Sequence of the second protein:
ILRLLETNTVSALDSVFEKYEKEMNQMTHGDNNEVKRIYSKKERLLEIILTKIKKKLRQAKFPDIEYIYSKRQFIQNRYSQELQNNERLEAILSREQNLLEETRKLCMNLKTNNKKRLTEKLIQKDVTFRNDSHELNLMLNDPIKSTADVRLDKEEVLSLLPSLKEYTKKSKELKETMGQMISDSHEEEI

Residue-level contacts at the interface:
Residue K371 in the second protein contacts residue I292 in the first protein (closest heavy-atom distance 4.3 Å).
Residue L268 in the second protein interacts with residue I227 in the first protein (closest heavy-atom distance 3.6 Å).
Residue E385 in the second protein is in contact with residue K307 in the first protein (closest heavy-atom distance 3.4 Å).
Residue R241 in the second protein is in contact with residue I195 in the first protein (closest heavy-atom distance 4.4 Å).
Residue K183 in the second protein is in contact with residue T180 in the first protein (closest heavy-atom distance 4.3 Å).
Residue N283 in the second protein interacts with residue D238 in the first protein (closest heavy-atom distance 3.2 Å).
Residue E259 in the second protein interacts with residue L216 in the first protein (closest heavy-atom distance 4.0 Å).
Residue I237 in the second protein contacts residue I195 in the first protein (closest heavy-atom distance 3.6 Å).
Residue L262 in the second protein contacts residue L216 in the first protein (closest heavy-atom distance 4.3 Å).
Residue N186 in the second protein contacts residue R176 in the first protein (closest heavy-atom distance 4.0 Å).
Residue H190 in the second protein contacts residue K172 in the first protein (closest heavy-atom distance 4.0 Å).
Residue N255 in the second protein is in contact with residue V209 in the first protein (closest heavy-atom distance 3.3 Å).
Residue Y248 in the second protein interacts with residue V209 in the first protein (closest heavy-atom distance 3.6 Å).
Residue N254 in the second protein is in contact with residue K213 in the first protein (closest heavy-atom distance 3.4 Å).
Residue Q266 in the second protein contacts residue Q219 in the first protein (closest heavy-atom distance 4.1 Å).
Residue L258 in the second protein interacts with residue K213 in the first protein (closest heavy-atom distance 3.6 Å).
Residue E179 in the second protein contacts residue Q184 in the first protein (closest heavy-atom distance 3.3 Å).
Residue I234 in the second protein is in contact with residue I192 in the first protein (closest heavy-atom distance 3.8 Å).
Residue I237 in the second protein contacts residue I192 in the first protein (closest heavy-atom distance 4.1 Å).
Residue L269 in the second protein interacts with residue V223 in the first protein (closest heavy-atom distance 4.1 Å).
Residue L279 in the second protein contacts residue D238 in the first protein (closest heavy-atom distance 3.9 Å).
Residue L258 in the second protein contacts residue L216 in the first protein (closest heavy-atom distance 3.6 Å).
Residue L269 in the second protein contacts residue E226 in the first protein (closest heavy-atom distance 4.2 Å).
Residue E251 in the second protein is in contact with residue L210 in the first protein (closest heavy-atom distance 3.4 Å).
Residue S176 in the second protein is in contact with residue Q184 in the first protein (closest heavy-atom distance 4.3 Å).
Residue L279 in the second protein is in contact with residue K234 in the first protein (closest heavy-atom distance 3.7 Å).
Residue K371 in the second protein contacts residue A293 in the first protein (closest heavy-atom distance 3.7 Å).
Residue T272 in the second protein is in contact with residue I227 in the first protein (closest heavy-atom distance 3.3 Å).
Residue D233 in the second protein is in contact with residue I192 in the first protein (closest heavy-atom distance 3.9 Å).
Residue R247 in the second protein interacts with residue L206 in the first protein (closest heavy-atom distance 4.4 Å).
Residue L258 in the second protein interacts with residue N217 in the first protein (closest heavy-atom distance 3.9 Å).
Residue R241 in the second protein interacts with residue N199 in the first protein (closest heavy-atom distance 3.4 Å).
Residue I244 in the second protein interacts with residue L202 in the first protein (closest heavy-atom distance 3.7 Å).
Residue Q266 in the second protein interacts with residue V223 in the first protein (closest heavy-atom distance 4.0 Å).
Residue Y248 in the second protein contacts residue L206 in the first protein (closest heavy-atom distance 3.5 Å).
Residue N255 in the second protein interacts with residue K213 in the first protein (closest heavy-atom distance 3.8 Å).
Residue I237 in the second protein contacts residue N196 in the first protein (closest heavy-atom distance 3.5 Å).
Residue E259 in the second protein contacts residue R212 in the first protein (closest heavy-atom distance 4.1 Å).
Residue K371 in the second protein interacts with residue I289 in the first protein (closest heavy-atom distance 3.2 Å).
Residue K183 in the second protein interacts with residue R176 in the first protein (closest heavy-atom distance 3.2 Å).
Residue I244 in the second protein interacts with residue N199 in the first protein (closest heavy-atom distance 3.3 Å).
Residue I261 in the second protein interacts with residue I220 in the first protein (closest heavy-atom distance 4.2 Å).
Residue K371 in the second protein interacts with residue D297 in the first protein (closest heavy-atom distance 3.2 Å).
Residue K180 in the second protein interacts with residue L177 in the first protein (closest heavy-atom distance 3.3 Å).
Residue D295 in the second protein interacts with residue K249 in the first protein (closest heavy-atom distance 4.3 Å).
Residue E184 in the second protein contacts residue L177 in the first protein (closest heavy-atom distance 4.3 Å).
Residue Q187 in the second protein is in contact with residue L173 in the first protein (closest heavy-atom distance 3.7 Å).
Residue L262 in the second protein is in contact with residue I220 in the first protein (closest heavy-atom distance 3.8 Å).
Residue Q187 in the second protein interacts with residue R176 in the first protein (closest heavy-atom distance 3.3 Å).
Residue M374 in the second protein contacts residue D297 in the first protein (closest heavy-atom distance 4.0 Å).
Residue L262 in the second protein contacts residue Q219 in the first protein (closest heavy-atom distance 3.4 Å).
Residue E289 in the second protein is in contact with residue L246 in the first protein (closest heavy-atom distance 4.0 Å).
Residue L269 in the second protein contacts residue I227 in the first protein (closest heavy-atom distance 3.7 Å).
Residue I261 in the second protein is in contact with residue R224 in the first protein (closest heavy-atom distance 3.4 Å).
Residue E251 in the second protein contacts residue K213 in the first protein (closest heavy-atom distance 4.4 Å).
Residue E251 in the second protein contacts residue V209 in the first protein (closest heavy-atom distance 2.9 Å).
Residue I378 in the second protein is in contact with residue V296 in the first protein (closest heavy-atom distance 3.7 Å).
Residue L252 in the second protein is in contact with residue V209 in the first protein (closest heavy-atom distance 4.1 Å).
Residue I244 in the second protein is in contact with residue L206 in the first protein (closest heavy-atom distance 4.2 Å).
Residue E265 in the second protein interacts with residue V223 in the first protein (closest heavy-atom distance 3.7 Å).

Sequence of the first protein:
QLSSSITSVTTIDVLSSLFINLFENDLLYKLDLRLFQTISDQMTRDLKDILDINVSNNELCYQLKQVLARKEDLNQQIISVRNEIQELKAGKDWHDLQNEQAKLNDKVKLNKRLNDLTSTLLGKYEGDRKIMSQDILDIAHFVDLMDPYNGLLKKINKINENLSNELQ

The following describes two proteins that form a bound complex.